This data describes a binding interaction between two proteins.

Sequence of protein 2:
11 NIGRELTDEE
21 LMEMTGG

Interface contacts:
Residue V75 in protein 1 contacts residue L16 in protein 2 (closest heavy-atom distance 3.5 Å).
Residue G74 in protein 1 interacts with residue L16 in protein 2 (closest heavy-atom distance 3.5 Å).
Residue K76 in protein 1 is in contact with residue L16 in protein 2 (closest heavy-atom distance 3.3 Å).
Residue H102 in protein 1 interacts with residue G26 in protein 2 (closest heavy-atom distance 4.5 Å).
Residue K76 in protein 1 interacts with residue G13 in protein 2 (closest heavy-atom distance 4.4 Å).
Residue H102 in protein 1 interacts with residue G27 in protein 2 (closest heavy-atom distance 4.0 Å).
Residue A101 in protein 1 interacts with residue T25 in protein 2 (closest heavy-atom distance 3.3 Å).
Residue Q54 in protein 1 contacts residue G26 in protein 2 (closest heavy-atom distance 4.1 Å).
Residue G138 in protein 1 interacts with residue M24 in protein 2 (closest heavy-atom distance 3.6 Å).
Residue V75 in protein 1 is in contact with residue G13 in protein 2 (closest heavy-atom distance 3.5 Å).
Residue F86 in protein 1 interacts with residue N11 in protein 2 (closest heavy-atom distance 5.0 Å).
Residue F103 in protein 1 interacts with residue G26 in protein 2 (closest heavy-atom distance 3.5 Å).
Residue S78 in protein 1 interacts with residue R14 in protein 2 (closest heavy-atom distance 4.6 Å).
Residue L21 in protein 1 is in contact with residue G27 in protein 2 (closest heavy-atom distance 3.0 Å).
Residue N93 in protein 1 contacts residue M24 in protein 2 (closest heavy-atom distance 3.3 Å).
Residue T22 in protein 1 is in contact with residue G27 in protein 2 (closest heavy-atom distance 4.3 Å).
Residue D85 in protein 1 interacts with residue N11 in protein 2 (closest heavy-atom distance 2.3 Å).
Residue S78 in protein 1 interacts with residue G13 in protein 2 (closest heavy-atom distance 4.2 Å).
Residue G74 in protein 1 is in contact with residue L21 in protein 2 (closest heavy-atom distance 4.1 Å).
Residue G55 in protein 1 contacts residue G26 in protein 2 (closest heavy-atom distance 3.5 Å).
Residue G55 in protein 1 is in contact with residue T25 in protein 2 (closest heavy-atom distance 4.5 Å).
Residue A101 in protein 1 contacts residue G26 in protein 2 (closest heavy-atom distance 4.2 Å).
Residue G137 in protein 1 interacts with residue M24 in protein 2 (closest heavy-atom distance 4.7 Å).
Residue T56 in protein 1 interacts with residue M24 in protein 2 (closest heavy-atom distance 3.3 Å).
Residue F103 in protein 1 contacts residue M24 in protein 2 (closest heavy-atom distance 4.1 Å).
Residue A101 in protein 1 contacts residue G27 in protein 2 (closest heavy-atom distance 3.3 Å).
Residue F103 in protein 1 interacts with residue G27 in protein 2 (closest heavy-atom distance 4.9 Å).
Residue T56 in protein 1 interacts with residue T25 in protein 2 (closest heavy-atom distance 3.3 Å).
Residue A58 in protein 1 is in contact with residue L21 in protein 2 (closest heavy-atom distance 3.3 Å).
Residue D23 in protein 1 interacts with residue G27 in protein 2 (closest heavy-atom distance 5.0 Å).
Residue N57 in protein 1 is in contact with residue L21 in protein 2 (closest heavy-atom distance 4.4 Å).
Residue K73 in protein 1 interacts with residue E15 in protein 2 (closest heavy-atom distance 3.2 Å).
Residue G74 in protein 1 interacts with residue E15 in protein 2 (closest heavy-atom distance 2.9 Å).
Residue V75 in protein 1 contacts residue I12 in protein 2 (closest heavy-atom distance 4.0 Å).
Residue K76 in protein 1 contacts residue E15 in protein 2 (closest heavy-atom distance 5.0 Å).
Residue N57 in protein 1 interacts with residue M22 in protein 2 (closest heavy-atom distance 2.8 Å).
Residue G74 in protein 1 is in contact with residue R14 in protein 2 (closest heavy-atom distance 4.7 Å).
Residue L139 in protein 1 contacts residue I12 in protein 2 (closest heavy-atom distance 5.0 Å).
Residue K502 in protein 1 interacts with residue M22 in protein 2 (closest heavy-atom distance 4.9 Å).
Residue C24 in protein 1 contacts residue G27 in protein 2 (closest heavy-atom distance 3.2 Å).
Residue R501 in protein 1 interacts with residue M22 in protein 2 (closest heavy-atom distance 4.9 Å).
Residue Y59 in protein 1 interacts with residue M22 in protein 2 (closest heavy-atom distance 4.2 Å).
Residue A58 in protein 1 is in contact with residue M24 in protein 2 (closest heavy-atom distance 3.0 Å).
Residue V75 in protein 1 interacts with residue E15 in protein 2 (closest heavy-atom distance 4.8 Å).
Residue F103 in protein 1 is in contact with residue T25 in protein 2 (closest heavy-atom distance 4.0 Å).
Residue N57 in protein 1 contacts residue T25 in protein 2 (closest heavy-atom distance 4.0 Å).
Residue I62 in protein 1 interacts with residue L21 in protein 2 (closest heavy-atom distance 3.7 Å).
Residue Y59 in protein 1 interacts with residue D18 in protein 2 (closest heavy-atom distance 4.8 Å).
Residue D85 in protein 1 interacts with residue I12 in protein 2 (closest heavy-atom distance 4.1 Å).
Residue L83 in protein 1 is in contact with residue I12 in protein 2 (closest heavy-atom distance 4.0 Å).
Residue L139 in protein 1 is in contact with residue M24 in protein 2 (closest heavy-atom distance 4.5 Å).
Residue Y59 in protein 1 is in contact with residue L21 in protein 2 (closest heavy-atom distance 3.5 Å).
Residue N57 in protein 1 interacts with residue M24 in protein 2 (closest heavy-atom distance 3.4 Å).
Residue L100 in protein 1 is in contact with residue G27 in protein 2 (closest heavy-atom distance 4.8 Å).
Residue T56 in protein 1 is in contact with residue G26 in protein 2 (closest heavy-atom distance 3.1 Å).
Residue V75 in protein 1 contacts residue R14 in protein 2 (closest heavy-atom distance 3.2 Å).
Residue K76 in protein 1 interacts with residue R14 in protein 2 (closest heavy-atom distance 2.9 Å).
Residue L500 in protein 1 is in contact with residue M22 in protein 2 (closest heavy-atom distance 4.2 Å).

Sequence of protein 1:
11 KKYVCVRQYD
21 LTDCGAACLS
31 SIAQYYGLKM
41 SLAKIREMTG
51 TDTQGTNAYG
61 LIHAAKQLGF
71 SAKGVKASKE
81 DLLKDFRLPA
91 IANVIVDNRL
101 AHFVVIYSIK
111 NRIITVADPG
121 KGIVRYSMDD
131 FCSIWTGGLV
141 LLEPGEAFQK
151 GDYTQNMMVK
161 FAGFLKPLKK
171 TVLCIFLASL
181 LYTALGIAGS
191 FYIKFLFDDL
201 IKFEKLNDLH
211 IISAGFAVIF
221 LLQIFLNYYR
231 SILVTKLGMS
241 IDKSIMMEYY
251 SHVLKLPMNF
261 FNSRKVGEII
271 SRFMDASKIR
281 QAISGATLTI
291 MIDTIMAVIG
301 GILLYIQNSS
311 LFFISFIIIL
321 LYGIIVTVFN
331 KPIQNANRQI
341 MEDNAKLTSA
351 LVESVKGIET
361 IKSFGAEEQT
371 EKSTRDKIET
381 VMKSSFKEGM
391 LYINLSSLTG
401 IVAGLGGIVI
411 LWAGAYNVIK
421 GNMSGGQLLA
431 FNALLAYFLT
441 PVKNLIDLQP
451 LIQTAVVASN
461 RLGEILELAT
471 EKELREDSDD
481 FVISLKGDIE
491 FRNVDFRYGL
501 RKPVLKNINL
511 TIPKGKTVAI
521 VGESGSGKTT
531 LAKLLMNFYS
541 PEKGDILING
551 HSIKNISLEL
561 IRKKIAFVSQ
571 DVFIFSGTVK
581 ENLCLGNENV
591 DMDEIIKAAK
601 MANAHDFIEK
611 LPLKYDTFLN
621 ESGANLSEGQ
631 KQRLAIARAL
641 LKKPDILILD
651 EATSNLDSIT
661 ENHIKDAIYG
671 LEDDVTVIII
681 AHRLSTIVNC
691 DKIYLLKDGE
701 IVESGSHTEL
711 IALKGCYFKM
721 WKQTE